Sequence of chain B:
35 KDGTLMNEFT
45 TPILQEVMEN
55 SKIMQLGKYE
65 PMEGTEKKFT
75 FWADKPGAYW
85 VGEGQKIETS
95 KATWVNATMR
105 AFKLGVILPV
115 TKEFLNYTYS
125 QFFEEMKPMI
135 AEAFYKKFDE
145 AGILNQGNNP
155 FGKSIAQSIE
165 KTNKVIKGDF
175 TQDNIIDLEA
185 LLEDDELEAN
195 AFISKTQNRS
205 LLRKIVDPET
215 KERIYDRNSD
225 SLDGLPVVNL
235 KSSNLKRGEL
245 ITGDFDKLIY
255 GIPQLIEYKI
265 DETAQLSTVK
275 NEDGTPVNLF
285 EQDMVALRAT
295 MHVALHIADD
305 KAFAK

The following describes two proteins that form a bound complex.

Residue-level contacts at the interface:
Residue V281 in chain A is in contact with residue V281 in chain B (closest heavy-atom distance 3.7 Å).
Residue N282 in chain A contacts residue K263 in chain B (closest heavy-atom distance 4.0 Å).
Residue V281 in chain A interacts with residue K263 in chain B (closest heavy-atom distance 3.5 Å).

Sequence of chain A:
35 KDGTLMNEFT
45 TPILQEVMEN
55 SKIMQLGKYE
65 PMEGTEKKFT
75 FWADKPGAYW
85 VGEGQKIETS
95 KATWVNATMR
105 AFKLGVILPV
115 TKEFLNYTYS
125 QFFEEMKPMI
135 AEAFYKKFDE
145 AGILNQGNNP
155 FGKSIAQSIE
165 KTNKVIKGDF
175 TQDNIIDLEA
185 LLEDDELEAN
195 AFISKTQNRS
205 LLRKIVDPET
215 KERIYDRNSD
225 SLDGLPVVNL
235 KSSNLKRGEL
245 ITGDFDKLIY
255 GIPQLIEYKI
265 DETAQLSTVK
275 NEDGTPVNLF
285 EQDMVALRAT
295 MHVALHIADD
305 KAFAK